Sequence of protein 2:
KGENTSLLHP

Contacts between the two chains:
Residue V98 in protein 1 contacts residue L163 in protein 2 (closest heavy-atom distance 3.0 Å).
Residue E100 in protein 1 is in contact with residue N160 in protein 2 (closest heavy-atom distance 4.7 Å).
Residue V98 in protein 1 contacts residue T161 in protein 2 (closest heavy-atom distance 4.0 Å).
Residue S64 in protein 1 interacts with residue G158 in protein 2 (closest heavy-atom distance 4.5 Å).
Residue A63 in protein 1 contacts residue L163 in protein 2 (closest heavy-atom distance 4.1 Å).
Residue L101 in protein 1 contacts residue E159 in protein 2 (closest heavy-atom distance 3.8 Å).
Residue C99 in protein 1 is in contact with residue S162 in protein 2 (closest heavy-atom distance 4.6 Å).
Residue C99 in protein 1 interacts with residue N160 in protein 2 (closest heavy-atom distance 4.3 Å).
Residue Y62 in protein 1 contacts residue L163 in protein 2 (closest heavy-atom distance 2.9 Å).
Residue C99 in protein 1 is in contact with residue E159 in protein 2 (closest heavy-atom distance 3.6 Å).
Residue Y62 in protein 1 is in contact with residue L164 in protein 2 (closest heavy-atom distance 5.0 Å).
Residue E100 in protein 1 contacts residue E159 in protein 2 (closest heavy-atom distance 2.5 Å).
Residue C99 in protein 1 is in contact with residue L163 in protein 2 (closest heavy-atom distance 4.9 Å).
Residue V98 in protein 1 interacts with residue S162 in protein 2 (closest heavy-atom distance 3.3 Å).
Residue C99 in protein 1 is in contact with residue T161 in protein 2 (closest heavy-atom distance 3.5 Å).
Residue E100 in protein 1 interacts with residue T161 in protein 2 (closest heavy-atom distance 4.2 Å).
Residue Y62 in protein 1 interacts with residue S162 in protein 2 (closest heavy-atom distance 4.6 Å).

Sequence of protein 1:
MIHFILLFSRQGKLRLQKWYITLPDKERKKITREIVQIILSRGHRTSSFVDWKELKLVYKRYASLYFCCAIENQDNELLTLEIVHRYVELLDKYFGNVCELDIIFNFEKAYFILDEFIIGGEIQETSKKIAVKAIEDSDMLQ

The following describes two proteins that form a bound complex.